This data describes a binding interaction between two proteins.

Interface contacts:
Residue Y262 in chain B interacts with residue R86 in chain A (closest heavy-atom distance 2.8 Å).
Residue R86 in chain B is in contact with residue M263 in chain A (closest heavy-atom distance 3.3 Å).
Residue Y146 in chain B contacts residue E84 in chain A (closest heavy-atom distance 3.3 Å).
Residue Y443 in chain B contacts residue R248 in chain A (closest heavy-atom distance 2.9 Å).
Residue L124 in chain B is in contact with residue Y61 in chain A (closest heavy-atom distance 2.7 Å).
Residue D437 in chain B contacts residue R460 in chain A (closest heavy-atom distance 3.2 Å).
Residue T442 in chain B interacts with residue G155 in chain A (closest heavy-atom distance 3.4 Å).
Residue P134 in chain B is in contact with residue R86 in chain A (closest heavy-atom distance 2.9 Å).
Residue E84 in chain B contacts residue Y146 in chain A (closest heavy-atom distance 3.3 Å).
Residue Y443 in chain B contacts residue R152 in chain A (closest heavy-atom distance 2.8 Å).
Residue R152 in chain B interacts with residue N441 in chain A (closest heavy-atom distance 3.0 Å).
Residue R460 in chain B is in contact with residue W436 in chain A (closest heavy-atom distance 2.9 Å).
Residue R460 in chain B is in contact with residue D437 in chain A (closest heavy-atom distance 3.3 Å).
Residue G83 in chain B interacts with residue T137 in chain A (closest heavy-atom distance 3.3 Å).
Residue W436 in chain B interacts with residue R460 in chain A (closest heavy-atom distance 2.9 Å).
Residue A94 in chain B is in contact with residue W255 in chain A (closest heavy-atom distance 3.2 Å).
Residue N145 in chain B is in contact with residue D437 in chain A (closest heavy-atom distance 3.3 Å).
Residue R86 in chain B is in contact with residue D136 in chain A (closest heavy-atom distance 2.6 Å).
Residue A156 in chain B interacts with residue T442 in chain A (closest heavy-atom distance 3.3 Å).
Residue F149 in chain B interacts with residue V435 in chain A (closest heavy-atom distance 3.4 Å).
Residue T442 in chain B interacts with residue D157 in chain A (closest heavy-atom distance 2.6 Å).
Residue G438 in chain B interacts with residue S455 in chain A (closest heavy-atom distance 3.3 Å).
Residue V435 in chain B is in contact with residue F149 in chain A (closest heavy-atom distance 3.3 Å).
Residue R152 in chain B interacts with residue Y443 in chain A (closest heavy-atom distance 2.8 Å).
Residue R248 in chain B interacts with residue Y443 in chain A (closest heavy-atom distance 2.8 Å).
Residue R460 in chain B is in contact with residue G438 in chain A (closest heavy-atom distance 2.9 Å).
Residue T442 in chain B interacts with residue R152 in chain A (closest heavy-atom distance 3.1 Å).
Residue T453 in chain B contacts residue N441 in chain A (closest heavy-atom distance 2.8 Å).
Residue R152 in chain B interacts with residue T442 in chain A (closest heavy-atom distance 3.1 Å).
Residue D437 in chain B interacts with residue R457 in chain A (closest heavy-atom distance 3.0 Å).
Residue N145 in chain B interacts with residue W436 in chain A (closest heavy-atom distance 3.1 Å).
Residue R133 in chain B interacts with residue R86 in chain A (closest heavy-atom distance 2.9 Å).
Residue S455 in chain B interacts with residue G438 in chain A (closest heavy-atom distance 3.2 Å).
Residue T97 in chain B interacts with residue Q258 in chain A (closest heavy-atom distance 3.4 Å).
Residue I440 in chain B is in contact with residue S455 in chain A (closest heavy-atom distance 3.0 Å).
Residue N441 in chain B interacts with residue T453 in chain A (closest heavy-atom distance 2.8 Å).
Residue R451 in chain B contacts residue R451 in chain A (closest heavy-atom distance 2.7 Å).
Residue W255 in chain B contacts residue A94 in chain A (closest heavy-atom distance 3.2 Å).
Residue A93 in chain B contacts residue N121 in chain A (closest heavy-atom distance 3.1 Å).
Residue R457 in chain B is in contact with residue D437 in chain A (closest heavy-atom distance 3.1 Å).
Residue D157 in chain B is in contact with residue T442 in chain A (closest heavy-atom distance 2.6 Å).
Residue W436 in chain B is in contact with residue N145 in chain A (closest heavy-atom distance 3.0 Å).
Residue N441 in chain B is in contact with residue F450 in chain A (closest heavy-atom distance 3.0 Å).
Residue R86 in chain B interacts with residue L130 in chain A (closest heavy-atom distance 3.0 Å).
Residue G155 in chain B is in contact with residue Y443 in chain A (closest heavy-atom distance 3.4 Å).
Residue Y61 in chain B is in contact with residue L124 in chain A (closest heavy-atom distance 2.8 Å).
Residue W255 in chain B interacts with residue G95 in chain A (closest heavy-atom distance 3.1 Å).
Residue N121 in chain B is in contact with residue A93 in chain A (closest heavy-atom distance 3.1 Å).
Residue D136 in chain B contacts residue R86 in chain A (closest heavy-atom distance 2.7 Å).
Residue G438 in chain B interacts with residue R460 in chain A (closest heavy-atom distance 2.9 Å).
Residue S455 in chain B is in contact with residue I440 in chain A (closest heavy-atom distance 2.9 Å).
Residue L130 in chain B is in contact with residue R86 in chain A (closest heavy-atom distance 2.9 Å).
Residue D437 in chain B contacts residue N145 in chain A (closest heavy-atom distance 3.3 Å).
Residue R86 in chain B contacts residue P134 in chain A (closest heavy-atom distance 2.9 Å).
Residue F450 in chain B interacts with residue N441 in chain A (closest heavy-atom distance 3.0 Å).
Residue G95 in chain B contacts residue W255 in chain A (closest heavy-atom distance 3.1 Å).
Residue T137 in chain B contacts residue G83 in chain A (closest heavy-atom distance 3.3 Å).
Residue R86 in chain B contacts residue Y262 in chain A (closest heavy-atom distance 2.9 Å).
Residue N441 in chain B is in contact with residue R152 in chain A (closest heavy-atom distance 3.0 Å).
Residue R86 in chain B contacts residue R133 in chain A (closest heavy-atom distance 3.0 Å).

Sequence of chain B:
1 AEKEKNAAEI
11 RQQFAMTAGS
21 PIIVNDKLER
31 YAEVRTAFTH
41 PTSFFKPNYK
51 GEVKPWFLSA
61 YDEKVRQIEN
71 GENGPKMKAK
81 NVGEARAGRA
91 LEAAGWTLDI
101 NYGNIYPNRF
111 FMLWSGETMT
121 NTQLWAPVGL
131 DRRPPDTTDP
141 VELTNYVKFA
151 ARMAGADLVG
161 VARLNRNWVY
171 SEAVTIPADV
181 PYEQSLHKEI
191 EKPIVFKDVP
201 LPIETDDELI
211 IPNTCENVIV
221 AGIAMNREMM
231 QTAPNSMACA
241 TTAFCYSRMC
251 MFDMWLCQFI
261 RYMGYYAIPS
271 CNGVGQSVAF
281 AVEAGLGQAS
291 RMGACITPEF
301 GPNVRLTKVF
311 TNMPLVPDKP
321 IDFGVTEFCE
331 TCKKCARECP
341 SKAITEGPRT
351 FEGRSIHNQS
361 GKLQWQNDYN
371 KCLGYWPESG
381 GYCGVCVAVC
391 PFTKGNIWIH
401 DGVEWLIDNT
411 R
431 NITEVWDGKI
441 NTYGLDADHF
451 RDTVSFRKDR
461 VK

Sequence of chain A:
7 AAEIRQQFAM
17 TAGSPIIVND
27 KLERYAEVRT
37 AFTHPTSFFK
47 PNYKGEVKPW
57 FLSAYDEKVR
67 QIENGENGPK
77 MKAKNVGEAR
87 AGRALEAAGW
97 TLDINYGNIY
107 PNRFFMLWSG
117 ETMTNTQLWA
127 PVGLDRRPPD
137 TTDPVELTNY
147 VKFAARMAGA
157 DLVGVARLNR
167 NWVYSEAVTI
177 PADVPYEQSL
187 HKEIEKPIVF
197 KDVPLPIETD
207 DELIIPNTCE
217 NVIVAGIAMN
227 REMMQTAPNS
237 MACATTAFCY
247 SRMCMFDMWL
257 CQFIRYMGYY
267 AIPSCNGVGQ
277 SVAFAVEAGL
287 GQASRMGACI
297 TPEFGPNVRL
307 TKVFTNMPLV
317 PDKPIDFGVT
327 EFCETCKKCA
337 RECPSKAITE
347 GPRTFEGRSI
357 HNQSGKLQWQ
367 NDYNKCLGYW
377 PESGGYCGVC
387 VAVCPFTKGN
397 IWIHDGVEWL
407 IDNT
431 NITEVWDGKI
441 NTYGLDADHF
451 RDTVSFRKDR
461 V